Sequence of chain B:
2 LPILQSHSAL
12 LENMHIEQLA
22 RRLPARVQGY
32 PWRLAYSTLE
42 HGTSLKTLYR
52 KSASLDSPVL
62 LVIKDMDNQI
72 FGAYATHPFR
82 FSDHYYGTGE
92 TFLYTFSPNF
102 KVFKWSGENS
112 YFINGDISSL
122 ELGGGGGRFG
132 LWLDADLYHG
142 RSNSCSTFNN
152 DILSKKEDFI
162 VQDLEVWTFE

Sequence of chain A:
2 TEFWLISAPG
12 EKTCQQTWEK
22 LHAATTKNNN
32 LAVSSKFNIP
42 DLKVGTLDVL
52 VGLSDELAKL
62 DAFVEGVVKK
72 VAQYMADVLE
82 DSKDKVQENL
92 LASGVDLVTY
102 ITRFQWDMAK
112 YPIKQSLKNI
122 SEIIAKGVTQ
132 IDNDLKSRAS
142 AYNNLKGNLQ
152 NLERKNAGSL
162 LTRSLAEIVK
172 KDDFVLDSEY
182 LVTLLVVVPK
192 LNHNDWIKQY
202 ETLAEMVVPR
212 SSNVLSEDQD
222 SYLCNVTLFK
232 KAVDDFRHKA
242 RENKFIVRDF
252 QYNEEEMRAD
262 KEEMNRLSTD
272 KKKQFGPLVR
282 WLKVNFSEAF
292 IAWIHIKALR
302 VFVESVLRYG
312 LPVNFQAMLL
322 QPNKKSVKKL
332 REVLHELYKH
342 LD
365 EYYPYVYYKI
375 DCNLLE

Residue-level contacts at the interface:
Residue W282 in chain A interacts with residue G30 in chain B (closest heavy-atom distance 4.8 Å).
Residue W282 in chain A interacts with residue Y31 in chain B (closest heavy-atom distance 3.7 Å).
Residue D135 in chain A interacts with residue Y31 in chain B (closest heavy-atom distance 4.6 Å).
Residue V285 in chain A contacts residue A26 in chain B (closest heavy-atom distance 4.9 Å).
Residue W282 in chain A contacts residue Q29 in chain B (closest heavy-atom distance 3.9 Å).

This data describes a binding interaction between two proteins.